Sequence of chain B:
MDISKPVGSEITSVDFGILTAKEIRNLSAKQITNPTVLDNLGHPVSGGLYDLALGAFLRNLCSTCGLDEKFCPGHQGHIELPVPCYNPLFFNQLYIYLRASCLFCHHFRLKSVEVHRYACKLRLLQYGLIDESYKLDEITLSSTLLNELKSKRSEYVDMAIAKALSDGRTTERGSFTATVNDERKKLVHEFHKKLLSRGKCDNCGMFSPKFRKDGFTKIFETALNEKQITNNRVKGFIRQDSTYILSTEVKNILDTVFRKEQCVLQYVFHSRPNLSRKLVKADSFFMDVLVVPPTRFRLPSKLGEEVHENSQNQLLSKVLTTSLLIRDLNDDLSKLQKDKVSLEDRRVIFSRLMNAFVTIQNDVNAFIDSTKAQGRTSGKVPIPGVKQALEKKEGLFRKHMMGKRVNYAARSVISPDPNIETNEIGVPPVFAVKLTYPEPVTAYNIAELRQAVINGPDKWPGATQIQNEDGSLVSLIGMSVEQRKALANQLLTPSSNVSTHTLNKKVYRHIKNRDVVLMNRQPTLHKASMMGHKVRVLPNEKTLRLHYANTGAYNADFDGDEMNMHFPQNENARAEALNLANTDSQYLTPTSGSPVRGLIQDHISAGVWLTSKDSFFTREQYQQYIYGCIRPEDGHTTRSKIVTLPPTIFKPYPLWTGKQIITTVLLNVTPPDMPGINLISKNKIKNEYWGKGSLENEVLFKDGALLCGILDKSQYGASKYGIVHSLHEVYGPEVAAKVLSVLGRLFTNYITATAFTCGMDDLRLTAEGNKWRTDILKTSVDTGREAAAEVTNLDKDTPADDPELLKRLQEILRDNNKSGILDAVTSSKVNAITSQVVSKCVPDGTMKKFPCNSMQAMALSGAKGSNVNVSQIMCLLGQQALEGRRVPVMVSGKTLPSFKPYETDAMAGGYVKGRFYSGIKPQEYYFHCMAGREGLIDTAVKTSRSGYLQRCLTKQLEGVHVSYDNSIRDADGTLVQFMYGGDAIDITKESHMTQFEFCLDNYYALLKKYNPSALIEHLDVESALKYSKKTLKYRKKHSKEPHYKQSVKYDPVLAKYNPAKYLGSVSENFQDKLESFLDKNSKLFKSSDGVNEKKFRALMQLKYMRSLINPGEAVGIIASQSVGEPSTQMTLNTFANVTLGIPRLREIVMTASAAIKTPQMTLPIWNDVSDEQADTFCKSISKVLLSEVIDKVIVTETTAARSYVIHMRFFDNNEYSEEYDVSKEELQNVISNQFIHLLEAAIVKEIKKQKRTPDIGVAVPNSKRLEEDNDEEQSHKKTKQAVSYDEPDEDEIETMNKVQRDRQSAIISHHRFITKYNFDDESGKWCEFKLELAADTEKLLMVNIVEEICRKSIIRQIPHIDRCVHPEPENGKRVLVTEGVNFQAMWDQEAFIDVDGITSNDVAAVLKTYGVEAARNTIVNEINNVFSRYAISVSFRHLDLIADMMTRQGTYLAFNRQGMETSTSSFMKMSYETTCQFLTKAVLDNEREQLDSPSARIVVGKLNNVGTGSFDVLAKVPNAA

Interface contacts:
Residue L573 in chain B is in contact with residue F113 in chain A (closest heavy-atom distance 4.1 Å).
Residue L1657 in chain B is in contact with residue K106 in chain A (closest heavy-atom distance 3.8 Å).
Residue P6 in chain B interacts with residue T111 in chain A (closest heavy-atom distance 3.5 Å).
Residue T572 in chain B is in contact with residue Q64 in chain A (closest heavy-atom distance 4.0 Å).
Residue V1656 in chain B interacts with residue K106 in chain A (closest heavy-atom distance 3.7 Å).
Residue S4 in chain B contacts residue F113 in chain A (closest heavy-atom distance 4.2 Å).
Residue K1659 in chain B interacts with residue L104 in chain A (closest heavy-atom distance 3.9 Å).
Residue A1658 in chain B is in contact with residue L54 in chain A (closest heavy-atom distance 4.1 Å).
Residue V1660 in chain B interacts with residue I105 in chain A (closest heavy-atom distance 4.0 Å).
Residue T572 in chain B is in contact with residue M52 in chain A (closest heavy-atom distance 3.4 Å).
Residue H571 in chain B contacts residue K63 in chain A (closest heavy-atom distance 4.0 Å).
Residue N1662 in chain B is in contact with residue S101 in chain A (closest heavy-atom distance 3.0 Å).
Residue L1657 in chain B is in contact with residue A92 in chain A (closest heavy-atom distance 3.6 Å).
Residue H571 in chain B interacts with residue M52 in chain A (closest heavy-atom distance 3.6 Å).
Residue T572 in chain B contacts residue A50 in chain A (closest heavy-atom distance 3.6 Å).
Residue P6 in chain B interacts with residue F115 in chain A (closest heavy-atom distance 4.2 Å).
Residue V1660 in chain B contacts residue P57 in chain A (closest heavy-atom distance 4.1 Å).
Residue P1661 in chain B contacts residue S101 in chain A (closest heavy-atom distance 3.1 Å).
Residue E10 in chain B contacts residue P109 in chain A (closest heavy-atom distance 4.2 Å).
Residue K22 in chain B is in contact with residue R15 in chain A (closest heavy-atom distance 3.6 Å).
Residue L1657 in chain B contacts residue I107 in chain A (closest heavy-atom distance 4.2 Å).
Residue A1658 in chain B contacts residue L104 in chain A (closest heavy-atom distance 3.4 Å).
Residue I3 in chain B interacts with residue F113 in chain A (closest heavy-atom distance 3.6 Å).
Residue V1660 in chain B interacts with residue L54 in chain A (closest heavy-atom distance 3.2 Å).
Residue A1664 in chain B is in contact with residue D99 in chain A (closest heavy-atom distance 3.6 Å).
Residue A1663 in chain B contacts residue K103 in chain A (closest heavy-atom distance 3.1 Å).
Residue A1663 in chain B is in contact with residue S101 in chain A (closest heavy-atom distance 3.1 Å).
Residue N1662 in chain B is in contact with residue P57 in chain A (closest heavy-atom distance 3.5 Å).
Residue L1657 in chain B is in contact with residue I105 in chain A (closest heavy-atom distance 3.5 Å).
Residue A1658 in chain B is in contact with residue I105 in chain A (closest heavy-atom distance 2.9 Å).
Residue G8 in chain B interacts with residue Y46 in chain A (closest heavy-atom distance 4.0 Å).
Residue A1658 in chain B contacts residue I107 in chain A (closest heavy-atom distance 3.8 Å).
Residue H571 in chain B interacts with residue Y53 in chain A (closest heavy-atom distance 2.7 Å).
Residue N642 in chain B contacts residue D110 in chain A (closest heavy-atom distance 4.2 Å).
Residue A1658 in chain B is in contact with residue K103 in chain A (closest heavy-atom distance 3.3 Å).
Residue V1656 in chain B interacts with residue I107 in chain A (closest heavy-atom distance 2.9 Å).
Residue I3 in chain B contacts residue T111 in chain A (closest heavy-atom distance 3.5 Å).
Residue V1660 in chain B contacts residue K103 in chain A (closest heavy-atom distance 2.9 Å).
Residue L1646 in chain B interacts with residue P109 in chain A (closest heavy-atom distance 4.0 Å).
Residue K1659 in chain B contacts residue E102 in chain A (closest heavy-atom distance 3.2 Å).
Residue V1660 in chain B contacts residue S101 in chain A (closest heavy-atom distance 3.5 Å).
Residue A1664 in chain B contacts residue L58 in chain A (closest heavy-atom distance 3.6 Å).
Residue V1660 in chain B interacts with residue E102 in chain A (closest heavy-atom distance 3.4 Å).
Residue D1655 in chain B interacts with residue K106 in chain A (closest heavy-atom distance 3.2 Å).
Residue G8 in chain B is in contact with residue F115 in chain A (closest heavy-atom distance 3.4 Å).
Residue I3 in chain B interacts with residue P112 in chain A (closest heavy-atom distance 3.7 Å).
Residue N1662 in chain B interacts with residue L58 in chain A (closest heavy-atom distance 4.0 Å).
Residue M1 in chain B contacts residue D110 in chain A (closest heavy-atom distance 3.6 Å).
Residue P1661 in chain B interacts with residue E55 in chain A (closest heavy-atom distance 3.7 Å).
Residue A1663 in chain B interacts with residue L58 in chain A (closest heavy-atom distance 4.2 Å).
Residue K1659 in chain B interacts with residue K103 in chain A (closest heavy-atom distance 3.6 Å).
Residue T572 in chain B contacts residue Y53 in chain A (closest heavy-atom distance 4.0 Å).
Residue V7 in chain B interacts with residue F115 in chain A (closest heavy-atom distance 3.5 Å).
Residue P6 in chain B is in contact with residue F113 in chain A (closest heavy-atom distance 3.4 Å).
Residue I3 in chain B interacts with residue D110 in chain A (closest heavy-atom distance 3.9 Å).
Residue L1657 in chain B contacts residue L104 in chain A (closest heavy-atom distance 4.0 Å).
Residue P1661 in chain B interacts with residue P57 in chain A (closest heavy-atom distance 3.3 Å).
Residue N642 in chain B interacts with residue P109 in chain A (closest heavy-atom distance 3.4 Å).
Residue P1661 in chain B contacts residue L54 in chain A (closest heavy-atom distance 3.4 Å).
Residue N1662 in chain B is in contact with residue E55 in chain A (closest heavy-atom distance 3.4 Å).

Sequence of chain A:
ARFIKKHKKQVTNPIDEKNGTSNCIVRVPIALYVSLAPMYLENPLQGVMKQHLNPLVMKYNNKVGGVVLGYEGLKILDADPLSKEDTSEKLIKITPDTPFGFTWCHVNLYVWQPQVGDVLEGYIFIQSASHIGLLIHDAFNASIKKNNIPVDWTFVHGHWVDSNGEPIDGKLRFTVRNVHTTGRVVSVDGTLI

This data describes a binding interaction between two proteins.